Sequence of the second protein:
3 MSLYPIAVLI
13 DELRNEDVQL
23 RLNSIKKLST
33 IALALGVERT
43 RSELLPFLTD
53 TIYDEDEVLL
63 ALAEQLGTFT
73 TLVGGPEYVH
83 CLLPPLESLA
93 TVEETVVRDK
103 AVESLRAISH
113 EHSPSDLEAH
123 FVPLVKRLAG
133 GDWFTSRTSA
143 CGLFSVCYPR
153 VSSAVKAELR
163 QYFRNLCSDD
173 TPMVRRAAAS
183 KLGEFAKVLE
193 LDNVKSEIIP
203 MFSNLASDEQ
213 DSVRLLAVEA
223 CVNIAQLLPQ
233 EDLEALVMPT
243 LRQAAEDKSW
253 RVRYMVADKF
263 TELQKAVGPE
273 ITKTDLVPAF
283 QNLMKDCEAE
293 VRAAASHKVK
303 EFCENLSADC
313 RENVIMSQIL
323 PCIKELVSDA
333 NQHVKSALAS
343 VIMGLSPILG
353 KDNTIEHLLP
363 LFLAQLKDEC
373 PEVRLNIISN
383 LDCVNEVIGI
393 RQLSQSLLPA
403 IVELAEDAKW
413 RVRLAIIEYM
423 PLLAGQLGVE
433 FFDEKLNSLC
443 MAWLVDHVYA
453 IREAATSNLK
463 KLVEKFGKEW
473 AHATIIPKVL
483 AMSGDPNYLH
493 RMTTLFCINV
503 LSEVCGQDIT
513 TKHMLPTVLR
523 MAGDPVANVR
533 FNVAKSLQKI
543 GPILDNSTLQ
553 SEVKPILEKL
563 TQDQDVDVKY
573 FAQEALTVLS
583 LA

The following describes two proteins that form a bound complex.

Contacts between the two chains:
Residue R253 in the second protein is in contact with residue F292 in the first protein (closest heavy-atom distance 3.5 Å).
Residue T173 in the second protein contacts residue Q248 in the first protein (closest heavy-atom distance 3.1 Å).
Residue M175 in the second protein is in contact with residue R235 in the first protein (closest heavy-atom distance 3.6 Å).
Residue A9 in the second protein is in contact with residue S5 in the first protein (closest heavy-atom distance 3.9 Å).
Residue D56 in the second protein contacts residue R169 in the first protein (closest heavy-atom distance 2.6 Å).
Residue F136 in the second protein is in contact with residue G239 in the first protein (closest heavy-atom distance 3.4 Å).
Residue S44 in the second protein is in contact with residue Y10 in the first protein (closest heavy-atom distance 3.6 Å).
Residue L5 in the second protein interacts with residue I6 in the first protein (closest heavy-atom distance 4.0 Å).
Residue W135 in the second protein interacts with residue W158 in the first protein (closest heavy-atom distance 2.8 Å).
Residue P48 in the second protein is in contact with residue Y10 in the first protein (closest heavy-atom distance 3.4 Å).
Residue D134 in the second protein contacts residue G244 in the first protein (closest heavy-atom distance 2.9 Å).
Residue W135 in the second protein contacts residue R279 in the first protein (closest heavy-atom distance 3.2 Å).
Residue I8 in the second protein interacts with residue I6 in the first protein (closest heavy-atom distance 3.7 Å).
Residue I12 in the second protein interacts with residue F9 in the first protein (closest heavy-atom distance 3.7 Å).
Residue R178 in the second protein interacts with residue G285 in the first protein (closest heavy-atom distance 3.1 Å).
Residue S214 in the second protein is in contact with residue D284 in the first protein (closest heavy-atom distance 3.9 Å).
Residue R178 in the second protein interacts with residue D284 in the first protein (closest heavy-atom distance 2.4 Å).
Residue M175 in the second protein is in contact with residue L283 in the first protein (closest heavy-atom distance 3.3 Å).
Residue W135 in the second protein is in contact with residue V241 in the first protein (closest heavy-atom distance 3.6 Å).
Residue T173 in the second protein contacts residue S238 in the first protein (closest heavy-atom distance 3.6 Å).
Residue W135 in the second protein is in contact with residue T242 in the first protein (closest heavy-atom distance 3.4 Å).
Residue T97 in the second protein contacts residue G287 in the first protein (closest heavy-atom distance 3.4 Å).
Residue D172 in the second protein is in contact with residue Q248 in the first protein (closest heavy-atom distance 4.0 Å).
Residue P174 in the second protein is in contact with residue S238 in the first protein (closest heavy-atom distance 4.0 Å).
Residue E96 in the second protein interacts with residue L336 in the first protein (closest heavy-atom distance 3.4 Å).
Residue L5 in the second protein interacts with residue S5 in the first protein (closest heavy-atom distance 3.2 Å).
Residue E95 in the second protein interacts with residue R279 in the first protein (closest heavy-atom distance 2.4 Å).
Residue F136 in the second protein contacts residue A240 in the first protein (closest heavy-atom distance 3.6 Å).
Residue E45 in the second protein is in contact with residue T8 in the first protein (closest heavy-atom distance 3.4 Å).
Residue E45 in the second protein is in contact with residue Y10 in the first protein (closest heavy-atom distance 3.3 Å).
Residue M175 in the second protein contacts residue D284 in the first protein (closest heavy-atom distance 3.9 Å).
Residue W135 in the second protein interacts with residue R243 in the first protein (closest heavy-atom distance 3.5 Å).
Residue D58 in the second protein contacts residue Q337 in the first protein (closest heavy-atom distance 3.5 Å).
Residue T173 in the second protein interacts with residue G239 in the first protein (closest heavy-atom distance 4.1 Å).
Residue E57 in the second protein is in contact with residue R341 in the first protein (closest heavy-atom distance 3.0 Å).
Residue R41 in the second protein is in contact with residue P7 in the first protein (closest heavy-atom distance 3.9 Å).
Residue E95 in the second protein interacts with residue W158 in the first protein (closest heavy-atom distance 3.7 Å).
Residue L37 in the second protein is in contact with residue F9 in the first protein (closest heavy-atom distance 4.0 Å).
Residue D172 in the second protein interacts with residue R245 in the first protein (closest heavy-atom distance 3.9 Å).
Residue L46 in the second protein contacts residue F9 in the first protein (closest heavy-atom distance 3.8 Å).
Residue R41 in the second protein is in contact with residue I6 in the first protein (closest heavy-atom distance 2.5 Å).
Residue F49 in the second protein contacts residue Y10 in the first protein (closest heavy-atom distance 3.8 Å).
Residue I12 in the second protein is in contact with residue I6 in the first protein (closest heavy-atom distance 3.6 Å).
Residue L37 in the second protein interacts with residue I6 in the first protein (closest heavy-atom distance 3.9 Å).
Residue T97 in the second protein is in contact with residue D286 in the first protein (closest heavy-atom distance 3.5 Å).
Residue M175 in the second protein is in contact with residue G285 in the first protein (closest heavy-atom distance 3.6 Å).
Residue D172 in the second protein is in contact with residue K249 in the first protein (closest heavy-atom distance 3.7 Å).
Residue E96 in the second protein is in contact with residue Q337 in the first protein (closest heavy-atom distance 3.6 Å).
Residue A36 in the second protein is in contact with residue S2 in the first protein (closest heavy-atom distance 4.0 Å).
Residue E95 in the second protein contacts residue E275 in the first protein (closest heavy-atom distance 3.8 Å).
Residue R178 in the second protein contacts residue D286 in the first protein (closest heavy-atom distance 3.9 Å).
Residue E45 in the second protein is in contact with residue F9 in the first protein (closest heavy-atom distance 3.0 Å).
Residue I54 in the second protein contacts residue R169 in the first protein (closest heavy-atom distance 3.4 Å).
Residue D52 in the second protein contacts residue Y10 in the first protein (closest heavy-atom distance 3.7 Å).
Residue R41 in the second protein contacts residue S3 in the first protein (closest heavy-atom distance 3.5 Å).
Residue R41 in the second protein interacts with residue T8 in the first protein (closest heavy-atom distance 4.1 Å).
Residue R41 in the second protein is in contact with residue S2 in the first protein (closest heavy-atom distance 3.3 Å).
Residue D134 in the second protein interacts with residue R243 in the first protein (closest heavy-atom distance 3.6 Å).
Residue M175 in the second protein interacts with residue A240 in the first protein (closest heavy-atom distance 3.7 Å).
Residue F49 in the second protein interacts with residue F9 in the first protein (closest heavy-atom distance 3.4 Å).

Sequence of the first protein:
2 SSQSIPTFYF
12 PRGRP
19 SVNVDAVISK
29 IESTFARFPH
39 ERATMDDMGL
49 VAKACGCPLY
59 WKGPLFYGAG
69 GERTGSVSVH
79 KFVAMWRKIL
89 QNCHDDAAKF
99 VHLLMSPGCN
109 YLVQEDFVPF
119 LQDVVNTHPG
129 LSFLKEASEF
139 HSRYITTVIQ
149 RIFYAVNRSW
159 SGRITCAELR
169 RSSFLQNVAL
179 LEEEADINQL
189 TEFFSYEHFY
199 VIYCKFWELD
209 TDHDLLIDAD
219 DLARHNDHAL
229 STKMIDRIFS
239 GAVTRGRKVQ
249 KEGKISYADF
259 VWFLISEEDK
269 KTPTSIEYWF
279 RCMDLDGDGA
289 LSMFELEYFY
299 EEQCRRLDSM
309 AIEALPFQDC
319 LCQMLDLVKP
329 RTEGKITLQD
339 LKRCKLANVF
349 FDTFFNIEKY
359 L